The following describes two proteins that form a bound complex.

Residue-level contacts at the interface:
Residue F41 in chain B contacts residue L84 in chain A (closest heavy-atom distance 4.0 Å).
Residue G40 in chain B interacts with residue L36 in chain A (closest heavy-atom distance 4.8 Å).
Residue L36 in chain B is in contact with residue G40 in chain A (closest heavy-atom distance 4.8 Å).
Residue D88 in chain B is in contact with residue K52 in chain A (closest heavy-atom distance 4.4 Å).
Residue G40 in chain B is in contact with residue Y86 in chain A (closest heavy-atom distance 4.6 Å).
Residue S87 in chain B interacts with residue N53 in chain A (closest heavy-atom distance 4.7 Å).
Residue K52 in chain B is in contact with residue Y86 in chain A (closest heavy-atom distance 3.8 Å).
Residue L84 in chain B interacts with residue G40 in chain A (closest heavy-atom distance 4.2 Å).
Residue K52 in chain B is in contact with residue D88 in chain A (closest heavy-atom distance 4.5 Å).
Residue S32 in chain B is in contact with residue V50 in chain A (closest heavy-atom distance 4.2 Å).
Residue Y86 in chain B is in contact with residue F41 in chain A (closest heavy-atom distance 3.8 Å).
Residue V50 in chain B interacts with residue L45 in chain A (closest heavy-atom distance 3.7 Å).
Residue F41 in chain B contacts residue V90 in chain A (closest heavy-atom distance 3.7 Å).
Residue T42 in chain B interacts with residue Q34 in chain A (closest heavy-atom distance 3.2 Å).
Residue Y86 in chain B contacts residue V50 in chain A (closest heavy-atom distance 3.7 Å).
Residue F41 in chain B interacts with residue T92 in chain A (closest heavy-atom distance 4.6 Å).
Residue V90 in chain B interacts with residue F41 in chain A (closest heavy-atom distance 3.7 Å).
Residue Y86 in chain B interacts with residue L51 in chain A (closest heavy-atom distance 3.8 Å).
Residue K52 in chain B contacts residue N30 in chain A (closest heavy-atom distance 3.0 Å).
Residue S89 in chain B contacts residue N53 in chain A (closest heavy-atom distance 5.0 Å).
Residue T92 in chain B contacts residue F41 in chain A (closest heavy-atom distance 4.5 Å).
Residue N53 in chain B interacts with residue D88 in chain A (closest heavy-atom distance 3.6 Å).
Residue Y86 in chain B interacts with residue T42 in chain A (closest heavy-atom distance 2.9 Å).
Residue D88 in chain B is in contact with residue N53 in chain A (closest heavy-atom distance 3.1 Å).
Residue K52 in chain B interacts with residue S87 in chain A (closest heavy-atom distance 3.1 Å).
Residue L84 in chain B interacts with residue F41 in chain A (closest heavy-atom distance 3.8 Å).
Residue Q34 in chain B is in contact with residue Q34 in chain A (closest heavy-atom distance 3.7 Å).
Residue V50 in chain B is in contact with residue Y86 in chain A (closest heavy-atom distance 3.8 Å).
Residue L45 in chain B is in contact with residue L45 in chain A (closest heavy-atom distance 3.7 Å).
Residue L51 in chain B is in contact with residue Y86 in chain A (closest heavy-atom distance 3.8 Å).
Residue L51 in chain B contacts residue V90 in chain A (closest heavy-atom distance 3.4 Å).
Residue Y86 in chain B interacts with residue G40 in chain A (closest heavy-atom distance 4.8 Å).
Residue S31 in chain B interacts with residue K52 in chain A (closest heavy-atom distance 5.0 Å).
Residue V90 in chain B interacts with residue L51 in chain A (closest heavy-atom distance 3.5 Å).
Residue T42 in chain B is in contact with residue Y86 in chain A (closest heavy-atom distance 2.7 Å).
Residue Y86 in chain B contacts residue K52 in chain A (closest heavy-atom distance 4.2 Å).
Residue L45 in chain B contacts residue V50 in chain A (closest heavy-atom distance 3.5 Å).
Residue F41 in chain B is in contact with residue Y86 in chain A (closest heavy-atom distance 3.6 Å).
Residue V50 in chain B is in contact with residue S32 in chain A (closest heavy-atom distance 4.3 Å).
Residue T42 in chain B is in contact with residue T42 in chain A (closest heavy-atom distance 4.5 Å).
Residue S87 in chain B contacts residue K52 in chain A (closest heavy-atom distance 3.5 Å).
Residue G40 in chain B interacts with residue L84 in chain A (closest heavy-atom distance 4.3 Å).
Residue K52 in chain B interacts with residue K29 in chain A (closest heavy-atom distance 4.9 Å).
Residue K29 in chain B interacts with residue K52 in chain A (closest heavy-atom distance 4.0 Å).
Residue Q34 in chain B interacts with residue T42 in chain A (closest heavy-atom distance 3.2 Å).
Residue N30 in chain B interacts with residue K52 in chain A (closest heavy-atom distance 3.4 Å).

Sequence of chain B:
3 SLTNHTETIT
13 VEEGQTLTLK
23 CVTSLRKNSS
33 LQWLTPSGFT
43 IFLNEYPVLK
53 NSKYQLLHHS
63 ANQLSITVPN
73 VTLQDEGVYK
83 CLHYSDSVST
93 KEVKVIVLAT

Sequence of chain A:
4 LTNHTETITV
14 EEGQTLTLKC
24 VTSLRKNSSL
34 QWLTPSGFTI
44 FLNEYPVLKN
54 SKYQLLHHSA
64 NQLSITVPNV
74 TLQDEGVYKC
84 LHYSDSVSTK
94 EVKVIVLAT